This data describes a binding interaction between two proteins.

Interface contacts:
Residue T493 in protein 2 is in contact with residue S166 in protein 1 (closest heavy-atom distance 3.1 Å).
Residue Q489 in protein 2 is in contact with residue Q237 in protein 1 (closest heavy-atom distance 3.1 Å).
Residue Y415 in protein 2 contacts residue R221 in protein 1 (closest heavy-atom distance 3.1 Å).
Residue S408 in protein 2 interacts with residue V30 in protein 1 (closest heavy-atom distance 3.2 Å).
Residue T502 in protein 2 is in contact with residue S146 in protein 1 (closest heavy-atom distance 3.3 Å).
Residue H262 in protein 2 is in contact with residue D225 in protein 1 (closest heavy-atom distance 2.9 Å).
Residue K495 in protein 2 is in contact with residue D241 in protein 1 (closest heavy-atom distance 2.9 Å).
Residue Y415 in protein 2 interacts with residue H201 in protein 1 (closest heavy-atom distance 3.4 Å).
Residue A521 in protein 2 contacts residue A518 in protein 1 (closest heavy-atom distance 3.2 Å).
Residue Q426 in protein 2 is in contact with residue S162 in protein 1 (closest heavy-atom distance 3.4 Å).
Residue N257 in protein 2 interacts with residue Q237 in protein 1 (closest heavy-atom distance 3.4 Å).
Residue T492 in protein 2 is in contact with residue T165 in protein 1 (closest heavy-atom distance 2.6 Å).
Residue R513 in protein 2 interacts with residue G448 in protein 1 (closest heavy-atom distance 3.3 Å).
Residue A277 in protein 2 interacts with residue V4 in protein 1 (closest heavy-atom distance 2.8 Å).
Residue E506 in protein 2 interacts with residue D462 in protein 1 (closest heavy-atom distance 3.1 Å).
Residue A409 in protein 2 contacts residue G33 in protein 1 (closest heavy-atom distance 3.0 Å).
Residue K503 in protein 2 is in contact with residue E471 in protein 1 (closest heavy-atom distance 2.7 Å).
Residue H262 in protein 2 interacts with residue I228 in protein 1 (closest heavy-atom distance 3.4 Å).
Residue T510 in protein 2 interacts with residue Y464 in protein 1 (closest heavy-atom distance 3.3 Å).
Residue N267 in protein 2 is in contact with residue T3 in protein 1 (closest heavy-atom distance 2.7 Å).
Residue E429 in protein 2 is in contact with residue T161 in protein 1 (closest heavy-atom distance 2.6 Å).
Residue F494 in protein 2 contacts residue D243 in protein 1 (closest heavy-atom distance 3.3 Å).
Residue Y266 in protein 2 interacts with residue N2 in protein 1 (closest heavy-atom distance 3.0 Å).
Residue A517 in protein 2 is in contact with residue A518 in protein 1 (closest heavy-atom distance 3.5 Å).
Residue D490 in protein 2 is in contact with residue L240 in protein 1 (closest heavy-atom distance 3.4 Å).
Residue N267 in protein 2 is in contact with residue A1 in protein 1 (closest heavy-atom distance 3.2 Å).
Residue K254 in protein 2 is in contact with residue T216 in protein 1 (closest heavy-atom distance 2.9 Å).
Residue R513 in protein 2 is in contact with residue W515 in protein 1 (closest heavy-atom distance 3.2 Å).
Residue Y418 in protein 2 contacts residue Y198 in protein 1 (closest heavy-atom distance 3.5 Å).
Residue H262 in protein 2 interacts with residue S223 in protein 1 (closest heavy-atom distance 3.5 Å).
Residue N257 in protein 2 is in contact with residue Y233 in protein 1 (closest heavy-atom distance 3.2 Å).
Residue Y415 in protein 2 interacts with residue P199 in protein 1 (closest heavy-atom distance 3.5 Å).
Residue W498 in protein 2 interacts with residue S146 in protein 1 (closest heavy-atom distance 3.1 Å).
Residue G276 in protein 2 is in contact with residue A36 in protein 1 (closest heavy-atom distance 3.1 Å).
Residue Q426 in protein 2 is in contact with residue T161 in protein 1 (closest heavy-atom distance 3.4 Å).
Residue T484 in protein 2 is in contact with residue T165 in protein 1 (closest heavy-atom distance 2.9 Å).
Residue Y418 in protein 2 contacts residue G197 in protein 1 (closest heavy-atom distance 2.8 Å).
Residue Y499 in protein 2 interacts with residue E471 in protein 1 (closest heavy-atom distance 2.6 Å).
Residue A277 in protein 2 is in contact with residue T3 in protein 1 (closest heavy-atom distance 3.5 Å).
Residue E252 in protein 2 contacts residue Q237 in protein 1 (closest heavy-atom distance 3.3 Å).
Residue Y418 in protein 2 is in contact with residue Y195 in protein 1 (closest heavy-atom distance 3.5 Å).
Residue A409 in protein 2 is in contact with residue P32 in protein 1 (closest heavy-atom distance 3.4 Å).
Residue D490 in protein 2 interacts with residue D243 in protein 1 (closest heavy-atom distance 2.9 Å).
Residue Y499 in protein 2 is in contact with residue K467 in protein 1 (closest heavy-atom distance 3.3 Å).
Residue A409 in protein 2 is in contact with residue T31 in protein 1 (closest heavy-atom distance 3.3 Å).
Residue H507 in protein 2 interacts with residue Y464 in protein 1 (closest heavy-atom distance 3.2 Å).
Residue N294 in protein 2 interacts with residue S29 in protein 1 (closest heavy-atom distance 2.9 Å).
Residue K264 in protein 2 contacts residue N2 in protein 1 (closest heavy-atom distance 3.4 Å).
Residue D278 in protein 2 contacts residue T3 in protein 1 (closest heavy-atom distance 2.7 Å).
Residue E429 in protein 2 is in contact with residue F149 in protein 1 (closest heavy-atom distance 3.5 Å).
Residue Y418 in protein 2 interacts with residue E164 in protein 1 (closest heavy-atom distance 2.5 Å).
Residue K436 in protein 2 interacts with residue T150 in protein 1 (closest heavy-atom distance 2.9 Å).
Residue K264 in protein 2 contacts residue E227 in protein 1 (closest heavy-atom distance 3.2 Å).
Residue R513 in protein 2 interacts with residue L449 in protein 1 (closest heavy-atom distance 2.6 Å).
Residue A433 in protein 2 is in contact with residue F149 in protein 1 (closest heavy-atom distance 3.4 Å).
Residue K265 in protein 2 interacts with residue N2 in protein 1 (closest heavy-atom distance 3.4 Å).
Residue E429 in protein 2 interacts with residue S162 in protein 1 (closest heavy-atom distance 3.4 Å).
Residue C410 in protein 2 interacts with residue I34 in protein 1 (closest heavy-atom distance 3.4 Å).
Residue Q426 in protein 2 contacts residue T165 in protein 1 (closest heavy-atom distance 3.5 Å).
Residue D490 in protein 2 interacts with residue D241 in protein 1 (closest heavy-atom distance 2.7 Å).

Sequence of protein 1:
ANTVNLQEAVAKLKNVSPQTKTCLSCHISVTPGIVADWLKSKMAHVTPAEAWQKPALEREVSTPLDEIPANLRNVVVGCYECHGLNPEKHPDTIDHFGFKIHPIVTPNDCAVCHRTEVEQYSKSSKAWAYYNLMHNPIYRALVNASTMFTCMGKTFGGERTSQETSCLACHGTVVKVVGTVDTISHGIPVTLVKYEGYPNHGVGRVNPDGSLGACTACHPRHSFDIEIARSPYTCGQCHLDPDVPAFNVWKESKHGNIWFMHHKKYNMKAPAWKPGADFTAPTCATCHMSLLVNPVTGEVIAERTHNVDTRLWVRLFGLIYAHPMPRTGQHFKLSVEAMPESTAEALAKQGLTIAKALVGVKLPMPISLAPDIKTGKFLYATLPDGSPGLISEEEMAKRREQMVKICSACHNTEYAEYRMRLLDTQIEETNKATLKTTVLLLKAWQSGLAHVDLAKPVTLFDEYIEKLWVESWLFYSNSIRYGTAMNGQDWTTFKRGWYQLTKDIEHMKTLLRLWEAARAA

Sequence of protein 2:
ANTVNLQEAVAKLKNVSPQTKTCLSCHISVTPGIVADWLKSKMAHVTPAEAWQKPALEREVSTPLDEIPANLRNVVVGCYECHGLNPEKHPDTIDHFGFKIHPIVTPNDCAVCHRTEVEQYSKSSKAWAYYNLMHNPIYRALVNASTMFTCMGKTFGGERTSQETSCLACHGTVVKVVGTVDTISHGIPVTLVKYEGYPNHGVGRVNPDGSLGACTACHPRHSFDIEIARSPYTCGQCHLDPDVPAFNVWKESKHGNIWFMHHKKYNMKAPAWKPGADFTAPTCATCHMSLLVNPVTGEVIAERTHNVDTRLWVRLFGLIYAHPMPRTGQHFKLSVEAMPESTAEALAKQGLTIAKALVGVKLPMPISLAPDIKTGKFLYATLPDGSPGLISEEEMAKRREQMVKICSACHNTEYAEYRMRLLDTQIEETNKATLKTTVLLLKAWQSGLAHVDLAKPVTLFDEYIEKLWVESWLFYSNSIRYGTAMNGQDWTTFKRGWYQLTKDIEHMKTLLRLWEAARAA